Sequence of chain A:
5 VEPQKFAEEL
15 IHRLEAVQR

Sequence of chain B:
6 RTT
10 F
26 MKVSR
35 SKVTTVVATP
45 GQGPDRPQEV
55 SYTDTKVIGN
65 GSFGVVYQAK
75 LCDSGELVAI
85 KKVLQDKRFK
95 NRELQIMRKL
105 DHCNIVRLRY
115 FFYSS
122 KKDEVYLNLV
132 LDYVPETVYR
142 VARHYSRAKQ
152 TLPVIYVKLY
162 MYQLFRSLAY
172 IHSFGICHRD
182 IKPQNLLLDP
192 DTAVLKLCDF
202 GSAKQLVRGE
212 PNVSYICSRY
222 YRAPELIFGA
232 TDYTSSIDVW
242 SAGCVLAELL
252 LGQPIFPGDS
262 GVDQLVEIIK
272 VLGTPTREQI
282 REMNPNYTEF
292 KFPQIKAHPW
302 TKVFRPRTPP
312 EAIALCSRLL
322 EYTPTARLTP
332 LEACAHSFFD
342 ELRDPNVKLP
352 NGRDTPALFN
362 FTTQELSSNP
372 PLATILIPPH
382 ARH

These two protein chains interact to form a complex.

Residue-level contacts at the interface:
Residue F293 in chain B interacts with residue L14 in chain A (closest heavy-atom distance 3.5 Å).
Residue F293 in chain B contacts residue A11 in chain A (closest heavy-atom distance 4.1 Å).
Residue I296 in chain B interacts with residue L18 in chain A (closest heavy-atom distance 3.6 Å).
Residue Q295 in chain B is in contact with residue Q22 in chain A (closest heavy-atom distance 3.5 Å).
Residue V263 in chain B interacts with residue F10 in chain A (closest heavy-atom distance 3.7 Å).
Residue P294 in chain B is in contact with residue E19 in chain A (closest heavy-atom distance 3.7 Å).
Residue D264 in chain B interacts with residue R17 in chain A (closest heavy-atom distance 2.6 Å).
Residue I228 in chain B contacts residue F10 in chain A (closest heavy-atom distance 3.8 Å).
Residue Y288 in chain B interacts with residue F10 in chain A (closest heavy-atom distance 3.6 Å).
Residue F291 in chain B contacts residue A11 in chain A (closest heavy-atom distance 3.5 Å).
Residue I296 in chain B contacts residue V21 in chain A (closest heavy-atom distance 4.5 Å).
Residue F293 in chain B is in contact with residue L18 in chain A (closest heavy-atom distance 4.3 Å).
Residue I296 in chain B contacts residue Q22 in chain A (closest heavy-atom distance 4.7 Å).
Residue V267 in chain B contacts residue L18 in chain A (closest heavy-atom distance 4.2 Å).
Residue L266 in chain B is in contact with residue L14 in chain A (closest heavy-atom distance 3.6 Å).
Residue K292 in chain B contacts residue I15 in chain A (closest heavy-atom distance 3.5 Å).
Residue I270 in chain B contacts residue L18 in chain A (closest heavy-atom distance 3.8 Å).
Residue V267 in chain B contacts residue R17 in chain A (closest heavy-atom distance 3.9 Å).
Residue V263 in chain B interacts with residue R17 in chain A (closest heavy-atom distance 3.9 Å).
Residue I270 in chain B interacts with residue L14 in chain A (closest heavy-atom distance 4.4 Å).
Residue F291 in chain B interacts with residue P7 in chain A (closest heavy-atom distance 3.8 Å).
Residue V263 in chain B contacts residue E13 in chain A (closest heavy-atom distance 3.5 Å).
Residue N287 in chain B contacts residue P7 in chain A (closest heavy-atom distance 4.2 Å).
Residue P294 in chain B interacts with residue Q22 in chain A (closest heavy-atom distance 3.9 Å).
Residue V267 in chain B interacts with residue L14 in chain A (closest heavy-atom distance 4.0 Å).
Residue V267 in chain B contacts residue V21 in chain A (closest heavy-atom distance 4.5 Å).
Residue P294 in chain B is in contact with residue L18 in chain A (closest heavy-atom distance 3.8 Å).
Residue G262 in chain B contacts residue F10 in chain A (closest heavy-atom distance 4.6 Å).
Residue Y288 in chain B contacts residue A11 in chain A (closest heavy-atom distance 4.3 Å).
Residue S261 in chain B contacts residue E13 in chain A (closest heavy-atom distance 4.8 Å).
Residue Y288 in chain B contacts residue V5 in chain A (closest heavy-atom distance 4.3 Å).
Residue Y288 in chain B contacts residue E6 in chain A (closest heavy-atom distance 4.4 Å).
Residue P294 in chain B contacts residue I15 in chain A (closest heavy-atom distance 3.8 Å).
Residue F291 in chain B interacts with residue Q8 in chain A (closest heavy-atom distance 3.4 Å).
Residue F291 in chain B is in contact with residue I15 in chain A (closest heavy-atom distance 4.5 Å).
Residue F293 in chain B is in contact with residue I15 in chain A (closest heavy-atom distance 3.7 Å).
Residue V263 in chain B is in contact with residue L14 in chain A (closest heavy-atom distance 4.1 Å).
Residue L266 in chain B interacts with residue F10 in chain A (closest heavy-atom distance 3.9 Å).
Residue K271 in chain B interacts with residue V21 in chain A (closest heavy-atom distance 4.1 Å).
Residue Y288 in chain B is in contact with residue P7 in chain A (closest heavy-atom distance 3.3 Å).
Residue F229 in chain B contacts residue L14 in chain A (closest heavy-atom distance 4.5 Å).
Residue F229 in chain B interacts with residue F10 in chain A (closest heavy-atom distance 4.0 Å).